Sequence of the second protein:
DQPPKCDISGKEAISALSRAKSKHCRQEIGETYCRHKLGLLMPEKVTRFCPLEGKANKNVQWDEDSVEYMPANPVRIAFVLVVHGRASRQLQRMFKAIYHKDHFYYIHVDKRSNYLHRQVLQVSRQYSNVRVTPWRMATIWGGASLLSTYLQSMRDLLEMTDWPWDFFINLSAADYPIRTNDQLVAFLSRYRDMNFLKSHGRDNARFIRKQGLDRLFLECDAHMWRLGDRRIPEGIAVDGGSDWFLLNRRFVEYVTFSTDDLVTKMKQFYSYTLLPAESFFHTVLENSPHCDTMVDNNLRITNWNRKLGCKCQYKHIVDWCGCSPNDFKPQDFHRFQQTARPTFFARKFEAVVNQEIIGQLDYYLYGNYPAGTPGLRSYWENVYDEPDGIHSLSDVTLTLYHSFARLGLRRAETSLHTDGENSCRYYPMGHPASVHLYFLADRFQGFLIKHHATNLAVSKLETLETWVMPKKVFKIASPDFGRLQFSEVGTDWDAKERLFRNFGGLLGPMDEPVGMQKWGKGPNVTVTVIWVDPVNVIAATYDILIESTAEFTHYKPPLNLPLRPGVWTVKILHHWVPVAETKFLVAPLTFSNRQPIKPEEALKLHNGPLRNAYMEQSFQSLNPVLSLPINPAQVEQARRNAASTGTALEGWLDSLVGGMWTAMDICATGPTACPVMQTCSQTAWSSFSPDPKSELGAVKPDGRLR

Sequence of the first protein:
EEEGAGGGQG

Interface contacts:
Residue R349 in the second protein contacts residue A6 in the first protein (closest heavy-atom distance 4.9 Å).
Residue W347 in the second protein contacts residue E2 in the first protein (closest heavy-atom distance 3.6 Å).
Residue R349 in the second protein contacts residue E2 in the first protein (closest heavy-atom distance 3.4 Å).
Residue Q254 in the second protein interacts with residue A6 in the first protein (closest heavy-atom distance 3.5 Å).
Residue K253 in the second protein contacts residue G9 in the first protein (closest heavy-atom distance 3.2 Å).
Residue G284 in the second protein contacts residue G5 in the first protein (closest heavy-atom distance 3.9 Å).
Residue G244 in the second protein interacts with residue E3 in the first protein (closest heavy-atom distance 4.7 Å).
Residue W184 in the second protein is in contact with residue A6 in the first protein (closest heavy-atom distance 4.1 Å).
Residue R252 in the second protein interacts with residue G9 in the first protein (closest heavy-atom distance 4.9 Å).
Residue K253 in the second protein interacts with residue G8 in the first protein (closest heavy-atom distance 3.6 Å).
Residue S285 in the second protein interacts with residue G5 in the first protein (closest heavy-atom distance 4.8 Å).
Residue G284 in the second protein interacts with residue E4 in the first protein (closest heavy-atom distance 4.1 Å).
Residue L318 in the second protein contacts residue G7 in the first protein (closest heavy-atom distance 3.8 Å).
Residue C364 in the second protein contacts residue A6 in the first protein (closest heavy-atom distance 4.5 Å).
Residue C366 in the second protein contacts residue G8 in the first protein (closest heavy-atom distance 4.4 Å).
Residue W347 in the second protein is in contact with residue E3 in the first protein (closest heavy-atom distance 3.4 Å).
Residue C364 in the second protein contacts residue G8 in the first protein (closest heavy-atom distance 2.8 Å).
Residue R349 in the second protein contacts residue E3 in the first protein (closest heavy-atom distance 2.8 Å).
Residue E321 in the second protein contacts residue A6 in the first protein (closest heavy-atom distance 3.2 Å).
Residue N348 in the second protein is in contact with residue E2 in the first protein (closest heavy-atom distance 3.8 Å).
Residue R349 in the second protein is in contact with residue E4 in the first protein (closest heavy-atom distance 3.9 Å).
Residue W363 in the second protein contacts residue G9 in the first protein (closest heavy-atom distance 3.2 Å).
Residue E55 in the second protein contacts residue Q10 in the first protein (closest heavy-atom distance 4.8 Å).
Residue C364 in the second protein contacts residue G7 in the first protein (closest heavy-atom distance 4.0 Å).
Residue R349 in the second protein interacts with residue G5 in the first protein (closest heavy-atom distance 3.2 Å).
Residue N341 in the second protein is in contact with residue E4 in the first protein (closest heavy-atom distance 4.6 Å).
Residue W363 in the second protein interacts with residue G8 in the first protein (closest heavy-atom distance 4.2 Å).
Residue E321 in the second protein contacts residue G5 in the first protein (closest heavy-atom distance 3.9 Å).
Residue R269 in the second protein interacts with residue Q10 in the first protein (closest heavy-atom distance 2.8 Å).
Residue C366 in the second protein is in contact with residue A6 in the first protein (closest heavy-atom distance 2.9 Å).
Residue S242 in the second protein interacts with residue E4 in the first protein (closest heavy-atom distance 4.2 Å).
Residue F250 in the second protein interacts with residue E4 in the first protein (closest heavy-atom distance 4.6 Å).
Residue C364 in the second protein is in contact with residue G9 in the first protein (closest heavy-atom distance 3.1 Å).
Residue C364 in the second protein contacts residue G11 in the first protein (closest heavy-atom distance 3.6 Å).
Residue G365 in the second protein interacts with residue G8 in the first protein (closest heavy-atom distance 4.1 Å).
Residue K253 in the second protein contacts residue G7 in the first protein (closest heavy-atom distance 3.5 Å).
Residue E321 in the second protein interacts with residue G7 in the first protein (closest heavy-atom distance 4.4 Å).
Residue T345 in the second protein is in contact with residue E4 in the first protein (closest heavy-atom distance 3.8 Å).
Residue Q254 in the second protein contacts residue G7 in the first protein (closest heavy-atom distance 2.8 Å).
Residue L318 in the second protein is in contact with residue A6 in the first protein (closest heavy-atom distance 4.1 Å).
Residue S285 in the second protein interacts with residue E4 in the first protein (closest heavy-atom distance 3.8 Å).
Residue G365 in the second protein interacts with residue G7 in the first protein (closest heavy-atom distance 4.8 Å).
Residue H243 in the second protein interacts with residue E4 in the first protein (closest heavy-atom distance 3.5 Å).
Residue W347 in the second protein contacts residue G5 in the first protein (closest heavy-atom distance 4.4 Å).
Residue W347 in the second protein interacts with residue A6 in the first protein (closest heavy-atom distance 4.1 Å).
Residue W347 in the second protein interacts with residue E4 in the first protein (closest heavy-atom distance 2.9 Å).
Residue R258 in the second protein is in contact with residue Q10 in the first protein (closest heavy-atom distance 3.4 Å).
Residue W363 in the second protein contacts residue G7 in the first protein (closest heavy-atom distance 4.7 Å).
Residue K241 in the second protein interacts with residue E4 in the first protein (closest heavy-atom distance 4.1 Å).
Residue H243 in the second protein interacts with residue E3 in the first protein (closest heavy-atom distance 3.6 Å).
Residue C364 in the second protein is in contact with residue Q10 in the first protein (closest heavy-atom distance 4.1 Å).
Residue F250 in the second protein interacts with residue G5 in the first protein (closest heavy-atom distance 4.4 Å).
Residue W363 in the second protein is in contact with residue Q10 in the first protein (closest heavy-atom distance 3.6 Å).
Residue C366 in the second protein interacts with residue G7 in the first protein (closest heavy-atom distance 4.9 Å).
Residue Q254 in the second protein is in contact with residue G5 in the first protein (closest heavy-atom distance 3.6 Å).
Residue G365 in the second protein is in contact with residue A6 in the first protein (closest heavy-atom distance 3.4 Å).

The following describes two proteins that form a bound complex.